Interface contacts:
Residue E865 in protein 1 is in contact with residue E873 in protein 2 (closest heavy-atom distance 3.3 Å).
Residue I843 in protein 1 contacts residue R1013 in protein 2 (closest heavy-atom distance 3.5 Å).
Residue K1257 in protein 1 is in contact with residue N733 in protein 2 (closest heavy-atom distance 2.8 Å).
Residue F1029 in protein 1 interacts with residue S844 in protein 2 (closest heavy-atom distance 3.2 Å).
Residue S1030 in protein 1 interacts with residue E849 in protein 2 (closest heavy-atom distance 3.3 Å).
Residue N733 in protein 1 interacts with residue N1221 in protein 2 (closest heavy-atom distance 3.4 Å).
Residue N733 in protein 1 interacts with residue D1256 in protein 2 (closest heavy-atom distance 3.4 Å).
Residue L863 in protein 1 interacts with residue E873 in protein 2 (closest heavy-atom distance 3.2 Å).
Residue F845 in protein 1 is in contact with residue D1005 in protein 2 (closest heavy-atom distance 3.5 Å).
Residue K791 in protein 1 interacts with residue C784 in protein 2 (closest heavy-atom distance 3.1 Å).
Residue D1256 in protein 1 contacts residue Q730 in protein 2 (closest heavy-atom distance 2.4 Å).
Residue S783 in protein 1 is in contact with residue Q787 in protein 2 (closest heavy-atom distance 2.6 Å).
Residue Q730 in protein 1 is in contact with residue D1256 in protein 2 (closest heavy-atom distance 2.4 Å).
Residue F1029 in protein 1 is in contact with residue E849 in protein 2 (closest heavy-atom distance 2.9 Å).
Residue V1023 in protein 1 contacts residue V837 in protein 2 (closest heavy-atom distance 3.4 Å).
Residue H1016 in protein 1 contacts residue V838 in protein 2 (closest heavy-atom distance 3.6 Å).
Residue I843 in protein 1 interacts with residue F1029 in protein 2 (closest heavy-atom distance 3.6 Å).
Residue V837 in protein 1 interacts with residue V1023 in protein 2 (closest heavy-atom distance 3.4 Å).
Residue L1031 in protein 1 contacts residue P1002 in protein 2 (closest heavy-atom distance 3.3 Å).
Residue V838 in protein 1 contacts residue R1013 in protein 2 (closest heavy-atom distance 3.3 Å).
Residue R1013 in protein 1 interacts with residue V838 in protein 2 (closest heavy-atom distance 3.3 Å).
Residue L1287 in protein 1 interacts with residue Q773 in protein 2 (closest heavy-atom distance 2.7 Å).
Residue H857 in protein 1 contacts residue L850 in protein 2 (closest heavy-atom distance 3.4 Å).
Residue E849 in protein 1 contacts residue F1029 in protein 2 (closest heavy-atom distance 2.9 Å).
Residue D1005 in protein 1 is in contact with residue F845 in protein 2 (closest heavy-atom distance 3.5 Å).
Residue E873 in protein 1 contacts residue L858 in protein 2 (closest heavy-atom distance 3.3 Å).
Residue K861 in protein 1 interacts with residue E847 in protein 2 (closest heavy-atom distance 3.1 Å).
Residue E847 in protein 1 interacts with residue K861 in protein 2 (closest heavy-atom distance 3.1 Å).
Residue E873 in protein 1 contacts residue T866 in protein 2 (closest heavy-atom distance 2.7 Å).
Residue Q787 in protein 1 contacts residue S783 in protein 2 (closest heavy-atom distance 2.6 Å).
Residue L850 in protein 1 is in contact with residue H857 in protein 2 (closest heavy-atom distance 3.4 Å).
Residue H1286 in protein 1 is in contact with residue Q773 in protein 2 (closest heavy-atom distance 3.3 Å).
Residue E849 in protein 1 interacts with residue L1031 in protein 2 (closest heavy-atom distance 3.2 Å).
Residue Q773 in protein 1 contacts residue L1287 in protein 2 (closest heavy-atom distance 2.7 Å).
Residue L1031 in protein 1 interacts with residue E849 in protein 2 (closest heavy-atom distance 3.2 Å).
Residue Y1011 in protein 1 interacts with residue E1010 in protein 2 (closest heavy-atom distance 3.2 Å).
Residue R1013 in protein 1 is in contact with residue I843 in protein 2 (closest heavy-atom distance 3.5 Å).
Residue K791 in protein 1 is in contact with residue S783 in protein 2 (closest heavy-atom distance 3.5 Å).
Residue F1029 in protein 1 is in contact with residue I843 in protein 2 (closest heavy-atom distance 3.6 Å).
Residue P1002 in protein 1 interacts with residue F1032 in protein 2 (closest heavy-atom distance 3.6 Å).
Residue K736 in protein 1 contacts residue K1257 in protein 2 (closest heavy-atom distance 3.4 Å).
Residue Q787 in protein 1 is in contact with residue Q787 in protein 2 (closest heavy-atom distance 3.7 Å).
Residue N1221 in protein 1 contacts residue N733 in protein 2 (closest heavy-atom distance 3.4 Å).
Residue T866 in protein 1 contacts residue E873 in protein 2 (closest heavy-atom distance 2.7 Å).
Residue E873 in protein 1 interacts with residue E865 in protein 2 (closest heavy-atom distance 3.3 Å).
Residue Q773 in protein 1 contacts residue H1286 in protein 2 (closest heavy-atom distance 3.3 Å).
Residue S844 in protein 1 is in contact with residue F1029 in protein 2 (closest heavy-atom distance 3.2 Å).
Residue E1010 in protein 1 interacts with residue Y1011 in protein 2 (closest heavy-atom distance 3.2 Å).
Residue E873 in protein 1 contacts residue L863 in protein 2 (closest heavy-atom distance 3.2 Å).
Residue L858 in protein 1 contacts residue E873 in protein 2 (closest heavy-atom distance 3.3 Å).
Residue F1032 in protein 1 contacts residue P1002 in protein 2 (closest heavy-atom distance 3.6 Å).
Residue C784 in protein 1 interacts with residue K791 in protein 2 (closest heavy-atom distance 3.1 Å).
Residue K1257 in protein 1 is in contact with residue K736 in protein 2 (closest heavy-atom distance 3.4 Å).
Residue D1256 in protein 1 interacts with residue N733 in protein 2 (closest heavy-atom distance 3.4 Å).
Residue E849 in protein 1 interacts with residue S1030 in protein 2 (closest heavy-atom distance 3.3 Å).
Residue P1002 in protein 1 interacts with residue L1031 in protein 2 (closest heavy-atom distance 3.3 Å).
Residue V838 in protein 1 is in contact with residue H1016 in protein 2 (closest heavy-atom distance 3.6 Å).
Residue S783 in protein 1 interacts with residue K791 in protein 2 (closest heavy-atom distance 3.5 Å).
Residue N733 in protein 1 contacts residue K1257 in protein 2 (closest heavy-atom distance 2.8 Å).
Residue K777 in protein 1 contacts residue L1287 in protein 2 (closest heavy-atom distance 3.7 Å).

This data describes a binding interaction between two proteins.

Sequence of protein 1:
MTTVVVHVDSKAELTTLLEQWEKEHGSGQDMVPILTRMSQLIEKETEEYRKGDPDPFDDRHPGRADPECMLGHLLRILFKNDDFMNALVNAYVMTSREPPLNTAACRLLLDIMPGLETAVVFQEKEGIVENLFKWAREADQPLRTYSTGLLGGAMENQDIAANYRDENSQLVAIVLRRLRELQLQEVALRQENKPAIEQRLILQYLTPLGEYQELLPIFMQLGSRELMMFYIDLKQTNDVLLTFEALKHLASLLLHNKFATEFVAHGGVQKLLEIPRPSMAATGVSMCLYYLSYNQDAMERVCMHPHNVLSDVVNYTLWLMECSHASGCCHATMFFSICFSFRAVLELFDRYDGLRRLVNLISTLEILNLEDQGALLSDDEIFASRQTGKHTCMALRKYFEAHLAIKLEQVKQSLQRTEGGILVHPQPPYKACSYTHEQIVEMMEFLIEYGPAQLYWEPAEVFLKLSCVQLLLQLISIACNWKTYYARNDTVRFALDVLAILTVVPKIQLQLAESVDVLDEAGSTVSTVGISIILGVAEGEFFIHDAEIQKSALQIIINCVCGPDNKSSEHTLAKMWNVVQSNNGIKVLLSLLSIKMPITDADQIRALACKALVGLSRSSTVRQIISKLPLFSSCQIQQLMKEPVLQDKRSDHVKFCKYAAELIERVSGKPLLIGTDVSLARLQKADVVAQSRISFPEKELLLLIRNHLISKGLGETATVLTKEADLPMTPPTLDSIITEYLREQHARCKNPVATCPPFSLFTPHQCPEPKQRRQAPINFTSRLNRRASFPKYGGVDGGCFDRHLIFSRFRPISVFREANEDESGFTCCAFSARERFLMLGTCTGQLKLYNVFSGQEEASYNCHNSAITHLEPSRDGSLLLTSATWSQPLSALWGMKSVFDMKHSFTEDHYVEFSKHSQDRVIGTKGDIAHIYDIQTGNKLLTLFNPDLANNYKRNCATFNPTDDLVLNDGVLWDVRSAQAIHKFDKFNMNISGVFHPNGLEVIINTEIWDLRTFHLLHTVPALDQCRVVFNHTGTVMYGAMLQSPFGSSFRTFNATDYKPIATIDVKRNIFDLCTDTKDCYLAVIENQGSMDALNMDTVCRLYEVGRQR

Sequence of protein 2:
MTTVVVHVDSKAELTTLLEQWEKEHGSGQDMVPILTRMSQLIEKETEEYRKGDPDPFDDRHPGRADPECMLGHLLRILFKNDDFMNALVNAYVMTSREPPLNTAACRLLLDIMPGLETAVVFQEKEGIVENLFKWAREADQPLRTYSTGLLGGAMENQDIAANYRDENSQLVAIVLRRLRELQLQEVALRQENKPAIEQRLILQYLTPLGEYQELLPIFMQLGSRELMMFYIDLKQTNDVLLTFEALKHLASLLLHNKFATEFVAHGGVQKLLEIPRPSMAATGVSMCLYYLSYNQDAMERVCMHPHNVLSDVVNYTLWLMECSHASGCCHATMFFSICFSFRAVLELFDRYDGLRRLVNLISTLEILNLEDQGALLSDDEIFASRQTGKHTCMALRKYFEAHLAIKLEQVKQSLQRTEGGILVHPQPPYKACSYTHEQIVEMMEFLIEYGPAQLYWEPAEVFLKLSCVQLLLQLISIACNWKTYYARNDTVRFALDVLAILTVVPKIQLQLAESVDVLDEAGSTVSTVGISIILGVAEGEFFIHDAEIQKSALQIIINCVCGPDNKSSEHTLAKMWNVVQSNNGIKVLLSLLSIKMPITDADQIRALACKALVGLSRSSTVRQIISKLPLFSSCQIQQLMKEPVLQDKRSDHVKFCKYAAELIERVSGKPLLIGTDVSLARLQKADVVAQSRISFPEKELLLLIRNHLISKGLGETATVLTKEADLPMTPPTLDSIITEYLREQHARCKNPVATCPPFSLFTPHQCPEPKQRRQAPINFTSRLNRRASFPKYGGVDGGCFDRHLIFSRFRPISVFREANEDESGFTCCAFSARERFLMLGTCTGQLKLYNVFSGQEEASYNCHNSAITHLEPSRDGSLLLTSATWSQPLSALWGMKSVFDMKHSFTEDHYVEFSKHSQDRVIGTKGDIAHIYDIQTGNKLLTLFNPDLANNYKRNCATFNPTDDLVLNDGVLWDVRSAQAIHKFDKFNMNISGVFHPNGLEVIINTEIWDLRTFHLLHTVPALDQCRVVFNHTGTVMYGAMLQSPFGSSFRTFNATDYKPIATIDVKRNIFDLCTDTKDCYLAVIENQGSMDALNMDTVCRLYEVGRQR